Sequence of protein 1:
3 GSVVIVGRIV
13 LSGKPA

Sequence of protein 2:
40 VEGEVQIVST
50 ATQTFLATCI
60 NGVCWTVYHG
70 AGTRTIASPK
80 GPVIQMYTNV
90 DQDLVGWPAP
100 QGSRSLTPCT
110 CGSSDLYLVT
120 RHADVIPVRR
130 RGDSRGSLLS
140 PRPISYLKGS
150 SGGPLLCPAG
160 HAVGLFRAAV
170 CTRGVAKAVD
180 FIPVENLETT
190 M

These two protein chains interact to form a complex.

Contacts between the two chains:
Residue S48 in protein 2 contacts residue V5 in protein 1 (closest heavy-atom distance 3.8 Å).
Residue A76 in protein 2 interacts with residue S4 in protein 1 (closest heavy-atom distance 3.6 Å).
Residue V47 in protein 2 contacts residue I7 in protein 1 (closest heavy-atom distance 4.2 Å).
Residue W96 in protein 2 contacts residue V5 in protein 1 (closest heavy-atom distance 3.4 Å).
Residue G42 in protein 2 interacts with residue I11 in protein 1 (closest heavy-atom distance 3.2 Å).
Residue I46 in protein 2 contacts residue V8 in protein 1 (closest heavy-atom distance 2.7 Å).
Residue E41 in protein 2 is in contact with residue R10 in protein 1 (closest heavy-atom distance 4.2 Å).
Residue A76 in protein 2 contacts residue V6 in protein 1 (closest heavy-atom distance 3.9 Å).
Residue I46 in protein 2 is in contact with residue I7 in protein 1 (closest heavy-atom distance 3.6 Å).
Residue V44 in protein 2 interacts with residue L13 in protein 1 (closest heavy-atom distance 4.3 Å).
Residue V40 in protein 2 contacts residue A18 in protein 1 (closest heavy-atom distance 3.6 Å).
Residue T74 in protein 2 is in contact with residue S4 in protein 1 (closest heavy-atom distance 2.9 Å).
Residue I75 in protein 2 is in contact with residue S4 in protein 1 (closest heavy-atom distance 4.0 Å).
Residue G42 in protein 2 is in contact with residue R10 in protein 1 (closest heavy-atom distance 4.3 Å).
Residue T49 in protein 2 contacts residue V5 in protein 1 (closest heavy-atom distance 3.9 Å).
Residue V47 in protein 2 is in contact with residue V8 in protein 1 (closest heavy-atom distance 4.3 Å).
Residue E43 in protein 2 contacts residue L13 in protein 1 (closest heavy-atom distance 3.0 Å).
Residue T74 in protein 2 interacts with residue V5 in protein 1 (closest heavy-atom distance 2.7 Å).
Residue Q45 in protein 2 interacts with residue I7 in protein 1 (closest heavy-atom distance 4.1 Å).
Residue S48 in protein 2 contacts residue V8 in protein 1 (closest heavy-atom distance 3.1 Å).
Residue I46 in protein 2 contacts residue G9 in protein 1 (closest heavy-atom distance 2.9 Å).
Residue V47 in protein 2 interacts with residue V5 in protein 1 (closest heavy-atom distance 3.5 Å).
Residue I75 in protein 2 interacts with residue V5 in protein 1 (closest heavy-atom distance 3.2 Å).
Residue V40 in protein 2 is in contact with residue V12 in protein 1 (closest heavy-atom distance 3.6 Å).
Residue G101 in protein 2 interacts with residue R10 in protein 1 (closest heavy-atom distance 3.2 Å).
Residue G42 in protein 2 is in contact with residue V12 in protein 1 (closest heavy-atom distance 4.2 Å).
Residue V44 in protein 2 interacts with residue G9 in protein 1 (closest heavy-atom distance 4.5 Å).
Residue R73 in protein 2 interacts with residue G3 in protein 1 (closest heavy-atom distance 2.7 Å).
Residue V44 in protein 2 contacts residue R10 in protein 1 (closest heavy-atom distance 3.4 Å).
Residue L105 in protein 2 interacts with residue L13 in protein 1 (closest heavy-atom distance 3.6 Å).
Residue P99 in protein 2 interacts with residue I7 in protein 1 (closest heavy-atom distance 3.5 Å).
Residue V40 in protein 2 interacts with residue K16 in protein 1 (closest heavy-atom distance 3.5 Å).
Residue I46 in protein 2 contacts residue V6 in protein 1 (closest heavy-atom distance 4.3 Å).
Residue E41 in protein 2 is in contact with residue V12 in protein 1 (closest heavy-atom distance 3.4 Å).
Residue A76 in protein 2 interacts with residue V5 in protein 1 (closest heavy-atom distance 2.9 Å).
Residue R120 in protein 2 interacts with residue I11 in protein 1 (closest heavy-atom distance 4.0 Å).
Residue V47 in protein 2 interacts with residue V6 in protein 1 (closest heavy-atom distance 3.3 Å).
Residue I75 in protein 2 contacts residue I7 in protein 1 (closest heavy-atom distance 3.8 Å).
Residue L155 in protein 2 is in contact with residue L13 in protein 1 (closest heavy-atom distance 4.2 Å).
Residue R73 in protein 2 contacts residue S4 in protein 1 (closest heavy-atom distance 4.2 Å).
Residue V118 in protein 2 contacts residue L13 in protein 1 (closest heavy-atom distance 3.9 Å).
Residue A122 in protein 2 is in contact with residue I11 in protein 1 (closest heavy-atom distance 4.1 Å).
Residue F54 in protein 2 contacts residue V5 in protein 1 (closest heavy-atom distance 4.3 Å).
Residue R73 in protein 2 interacts with residue V5 in protein 1 (closest heavy-atom distance 3.7 Å).
Residue E43 in protein 2 interacts with residue I11 in protein 1 (closest heavy-atom distance 3.2 Å).
Residue T74 in protein 2 is in contact with residue G3 in protein 1 (closest heavy-atom distance 4.5 Å).
Residue T119 in protein 2 contacts residue I11 in protein 1 (closest heavy-atom distance 3.7 Å).
Residue T49 in protein 2 is in contact with residue S4 in protein 1 (closest heavy-atom distance 4.3 Å).
Residue S48 in protein 2 interacts with residue S4 in protein 1 (closest heavy-atom distance 4.2 Å).
Residue S48 in protein 2 contacts residue V6 in protein 1 (closest heavy-atom distance 3.0 Å).
Residue I46 in protein 2 contacts residue I11 in protein 1 (closest heavy-atom distance 4.2 Å).
Residue I46 in protein 2 is in contact with residue R10 in protein 1 (closest heavy-atom distance 4.2 Å).
Residue E43 in protein 2 interacts with residue V12 in protein 1 (closest heavy-atom distance 3.6 Å).
Residue Q45 in protein 2 is in contact with residue G9 in protein 1 (closest heavy-atom distance 3.7 Å).
Residue Q45 in protein 2 interacts with residue R10 in protein 1 (closest heavy-atom distance 4.5 Å).
Residue V40 in protein 2 interacts with residue P17 in protein 1 (closest heavy-atom distance 2.9 Å).
Residue V40 in protein 2 is in contact with residue R10 in protein 1 (closest heavy-atom distance 3.3 Å).
Residue P81 in protein 2 contacts residue S4 in protein 1 (closest heavy-atom distance 3.6 Å).
Residue A70 in protein 2 contacts residue V5 in protein 1 (closest heavy-atom distance 3.8 Å).
Residue V44 in protein 2 is in contact with residue I11 in protein 1 (closest heavy-atom distance 2.8 Å).